Contacts between the two chains:
Residue W43 in chain A interacts with residue I124 in chain B (closest heavy-atom distance 4.4 Å).
Residue W43 in chain A interacts with residue L125 in chain B (closest heavy-atom distance 3.4 Å).
Residue D45 in chain A is in contact with residue R121 in chain B (closest heavy-atom distance 4.0 Å).
Residue L42 in chain A contacts residue R121 in chain B (closest heavy-atom distance 2.3 Å).
Residue L42 in chain A interacts with residue L125 in chain B (closest heavy-atom distance 3.6 Å).
Residue C41 in chain A is in contact with residue R121 in chain B (closest heavy-atom distance 3.7 Å).
Residue D45 in chain A contacts residue R127 in chain B (closest heavy-atom distance 3.2 Å).
Residue W43 in chain A contacts residue R121 in chain B (closest heavy-atom distance 3.7 Å).
Residue D44 in chain A interacts with residue R121 in chain B (closest heavy-atom distance 3.8 Å).
Residue L42 in chain A contacts residue I124 in chain B (closest heavy-atom distance 3.8 Å).

Sequence of chain A:
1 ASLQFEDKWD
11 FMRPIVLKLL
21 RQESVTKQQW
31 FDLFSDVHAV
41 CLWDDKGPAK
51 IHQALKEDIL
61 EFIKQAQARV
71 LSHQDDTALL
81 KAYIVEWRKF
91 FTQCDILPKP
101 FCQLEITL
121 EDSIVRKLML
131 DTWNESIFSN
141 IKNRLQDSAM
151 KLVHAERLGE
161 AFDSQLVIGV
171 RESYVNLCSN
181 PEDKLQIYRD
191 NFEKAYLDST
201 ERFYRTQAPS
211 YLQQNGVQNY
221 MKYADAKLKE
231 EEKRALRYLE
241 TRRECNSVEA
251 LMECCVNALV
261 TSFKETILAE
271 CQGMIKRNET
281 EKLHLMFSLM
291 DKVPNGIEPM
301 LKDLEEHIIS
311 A

Sequence of chain B:
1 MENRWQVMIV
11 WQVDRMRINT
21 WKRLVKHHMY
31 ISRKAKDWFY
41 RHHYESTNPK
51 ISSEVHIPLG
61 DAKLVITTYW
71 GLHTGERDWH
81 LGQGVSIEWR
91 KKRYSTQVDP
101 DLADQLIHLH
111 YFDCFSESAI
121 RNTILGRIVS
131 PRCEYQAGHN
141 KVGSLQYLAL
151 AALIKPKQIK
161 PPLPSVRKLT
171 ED

This data describes a binding interaction between two proteins.